Interface contacts:
Residue Q152 in the second protein contacts residue E134 in the first protein (closest heavy-atom distance 4.4 Å).
Residue E184 in the second protein contacts residue R176 in the first protein (closest heavy-atom distance 2.8 Å).
Residue N148 in the second protein is in contact with residue R145 in the first protein (closest heavy-atom distance 4.2 Å).
Residue N148 in the second protein is in contact with residue V140 in the first protein (closest heavy-atom distance 3.5 Å).
Residue R61 in the second protein interacts with residue N213 in the first protein (closest heavy-atom distance 3.0 Å).
Residue P144 in the second protein interacts with residue I142 in the first protein (closest heavy-atom distance 3.5 Å).
Residue T62 in the second protein is in contact with residue M240 in the first protein (closest heavy-atom distance 3.7 Å).
Residue M183 in the second protein is in contact with residue I142 in the first protein (closest heavy-atom distance 3.6 Å).
Residue V156 in the second protein contacts residue I102 in the first protein (closest heavy-atom distance 3.9 Å).
Residue F146 in the second protein contacts residue R145 in the first protein (closest heavy-atom distance 3.5 Å).
Residue N148 in the second protein is in contact with residue D138 in the first protein (closest heavy-atom distance 2.8 Å).
Residue V156 in the second protein interacts with residue P98 in the first protein (closest heavy-atom distance 4.0 Å).
Residue L51 in the second protein is in contact with residue Q247 in the first protein (closest heavy-atom distance 4.1 Å).
Residue S190 in the second protein interacts with residue K237 in the first protein (closest heavy-atom distance 4.1 Å).
Residue R61 in the second protein is in contact with residue N33 in the first protein (closest heavy-atom distance 3.3 Å).
Residue R145 in the second protein contacts residue R145 in the first protein (closest heavy-atom distance 4.0 Å).
Residue N187 in the second protein interacts with residue P73 in the first protein (closest heavy-atom distance 3.5 Å).
Residue S190 in the second protein contacts residue M244 in the first protein (closest heavy-atom distance 3.6 Å).
Residue L155 in the second protein is in contact with residue R135 in the first protein (closest heavy-atom distance 3.5 Å).
Residue V156 in the second protein interacts with residue R135 in the first protein (closest heavy-atom distance 3.3 Å).
Residue Q55 in the second protein interacts with residue M244 in the first protein (closest heavy-atom distance 3.2 Å).
Residue F146 in the second protein interacts with residue V140 in the first protein (closest heavy-atom distance 3.8 Å).
Residue L64 in the second protein contacts residue M240 in the first protein (closest heavy-atom distance 3.8 Å).
Residue L151 in the second protein is in contact with residue V140 in the first protein (closest heavy-atom distance 3.5 Å).
Residue L149 in the second protein contacts residue G103 in the first protein (closest heavy-atom distance 3.7 Å).
Residue T62 in the second protein interacts with residue E243 in the first protein (closest heavy-atom distance 3.6 Å).
Residue K160 in the second protein contacts residue D99 in the first protein (closest heavy-atom distance 3.2 Å).
Residue Q55 in the second protein interacts with residue E243 in the first protein (closest heavy-atom distance 3.5 Å).
Residue E182 in the second protein contacts residue I142 in the first protein (closest heavy-atom distance 3.4 Å).
Residue Q55 in the second protein is in contact with residue Q247 in the first protein (closest heavy-atom distance 3.6 Å).
Residue F146 in the second protein contacts residue I142 in the first protein (closest heavy-atom distance 3.8 Å).
Residue E182 in the second protein contacts residue P141 in the first protein (closest heavy-atom distance 2.9 Å).
Residue Q152 in the second protein contacts residue D138 in the first protein (closest heavy-atom distance 3.4 Å).
Residue L149 in the second protein contacts residue F104 in the first protein (closest heavy-atom distance 3.6 Å).
Residue R61 in the second protein is in contact with residue L211 in the first protein (closest heavy-atom distance 3.0 Å).
Residue Q111 in the second protein interacts with residue I102 in the first protein (closest heavy-atom distance 4.4 Å).
Residue Q152 in the second protein interacts with residue V140 in the first protein (closest heavy-atom distance 4.1 Å).
Residue R61 in the second protein interacts with residue L239 in the first protein (closest heavy-atom distance 4.4 Å).
Residue T107 in the second protein is in contact with residue G103 in the first protein (closest heavy-atom distance 4.2 Å).
Residue L157 in the second protein is in contact with residue I102 in the first protein (closest heavy-atom distance 3.5 Å).
Residue K114 in the second protein contacts residue I102 in the first protein (closest heavy-atom distance 2.9 Å).
Residue Q152 in the second protein is in contact with residue Y139 in the first protein (closest heavy-atom distance 3.0 Å).
Residue F189 in the second protein interacts with residue K237 in the first protein (closest heavy-atom distance 4.3 Å).
Residue A153 in the second protein is in contact with residue I102 in the first protein (closest heavy-atom distance 3.3 Å).
Residue Q152 in the second protein interacts with residue R135 in the first protein (closest heavy-atom distance 2.8 Å).
Residue P144 in the second protein is in contact with residue R145 in the first protein (closest heavy-atom distance 3.0 Å).
Residue V156 in the second protein is in contact with residue D99 in the first protein (closest heavy-atom distance 3.5 Å).
Residue S190 in the second protein interacts with residue M240 in the first protein (closest heavy-atom distance 3.5 Å).
Residue T62 in the second protein interacts with residue L239 in the first protein (closest heavy-atom distance 4.0 Å).
Residue R61 in the second protein is in contact with residue E243 in the first protein (closest heavy-atom distance 3.5 Å).
Residue Q55 in the second protein is in contact with residue M240 in the first protein (closest heavy-atom distance 3.4 Å).
Residue A161 in the second protein contacts residue M32 in the first protein (closest heavy-atom distance 3.6 Å).
Residue S59 in the second protein interacts with residue E243 in the first protein (closest heavy-atom distance 2.7 Å).
Residue Q54 in the second protein contacts residue Q247 in the first protein (closest heavy-atom distance 2.9 Å).
Residue N187 in the second protein is in contact with residue H74 in the first protein (closest heavy-atom distance 3.6 Å).
Residue T191 in the second protein interacts with residue M244 in the first protein (closest heavy-atom distance 4.0 Å).
Residue M183 in the second protein is in contact with residue V140 in the first protein (closest heavy-atom distance 4.3 Å).
Residue C110 in the second protein interacts with residue G103 in the first protein (closest heavy-atom distance 3.8 Å).
Residue K159 in the second protein is in contact with residue D132 in the first protein (closest heavy-atom distance 3.0 Å).
Residue E184 in the second protein contacts residue P141 in the first protein (closest heavy-atom distance 3.8 Å).

The following describes two proteins that form a bound complex.

Sequence of the first protein:
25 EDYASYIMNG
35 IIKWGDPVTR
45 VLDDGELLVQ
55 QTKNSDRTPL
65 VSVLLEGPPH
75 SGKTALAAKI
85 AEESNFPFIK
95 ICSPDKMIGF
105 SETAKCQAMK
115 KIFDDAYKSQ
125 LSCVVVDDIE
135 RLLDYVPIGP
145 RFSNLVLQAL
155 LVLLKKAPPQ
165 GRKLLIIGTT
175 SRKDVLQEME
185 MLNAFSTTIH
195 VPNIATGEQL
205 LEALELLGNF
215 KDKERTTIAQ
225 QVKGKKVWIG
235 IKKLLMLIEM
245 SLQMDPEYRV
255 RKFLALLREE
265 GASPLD

Sequence of the second protein:
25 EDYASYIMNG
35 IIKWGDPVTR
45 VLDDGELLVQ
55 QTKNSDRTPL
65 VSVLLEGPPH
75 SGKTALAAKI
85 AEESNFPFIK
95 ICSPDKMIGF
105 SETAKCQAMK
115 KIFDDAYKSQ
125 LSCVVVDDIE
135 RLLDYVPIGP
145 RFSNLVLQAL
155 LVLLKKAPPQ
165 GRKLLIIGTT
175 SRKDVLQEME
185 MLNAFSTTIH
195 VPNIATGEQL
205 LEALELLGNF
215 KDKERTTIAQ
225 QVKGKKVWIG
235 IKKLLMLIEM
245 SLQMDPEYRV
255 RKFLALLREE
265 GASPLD